Interface contacts:
Residue F107 in protein 1 contacts residue R164 in protein 2 (closest heavy-atom distance 4.1 Å).
Residue F249 in protein 1 interacts with residue E83 in protein 2 (closest heavy-atom distance 3.1 Å).
Residue T134 in protein 1 is in contact with residue Q177 in protein 2 (closest heavy-atom distance 4.1 Å).
Residue T134 in protein 1 contacts residue F136 in protein 2 (closest heavy-atom distance 3.4 Å).
Residue M64 in protein 1 is in contact with residue T167 in protein 2 (closest heavy-atom distance 3.6 Å).
Residue W228 in protein 1 interacts with residue T173 in protein 2 (closest heavy-atom distance 4.2 Å).
Residue R67 in protein 1 interacts with residue E76 in protein 2 (closest heavy-atom distance 3.0 Å).
Residue T134 in protein 1 interacts with residue Q138 in protein 2 (closest heavy-atom distance 4.1 Å).
Residue E170 in protein 1 contacts residue S178 in protein 2 (closest heavy-atom distance 3.1 Å).
Residue E170 in protein 1 contacts residue N175 in protein 2 (closest heavy-atom distance 4.0 Å).
Residue N220 in protein 1 contacts residue P218 in protein 2 (closest heavy-atom distance 3.9 Å).
Residue K133 in protein 1 contacts residue Q138 in protein 2 (closest heavy-atom distance 3.9 Å).
Residue S217 in protein 1 is in contact with residue P218 in protein 2 (closest heavy-atom distance 4.2 Å).
Residue F107 in protein 1 interacts with residue T80 in protein 2 (closest heavy-atom distance 3.0 Å).
Residue F107 in protein 1 interacts with residue H162 in protein 2 (closest heavy-atom distance 3.9 Å).
Residue Q135 in protein 1 contacts residue Q177 in protein 2 (closest heavy-atom distance 4.0 Å).
Residue R67 in protein 1 contacts residue L212 in protein 2 (closest heavy-atom distance 3.9 Å).
Residue F107 in protein 1 interacts with residue L81 in protein 2 (closest heavy-atom distance 3.5 Å).
Residue Y136 in protein 1 is in contact with residue F136 in protein 2 (closest heavy-atom distance 3.2 Å).
Residue L65 in protein 1 is in contact with residue R164 in protein 2 (closest heavy-atom distance 3.0 Å).
Residue R67 in protein 1 is in contact with residue I77 in protein 2 (closest heavy-atom distance 3.9 Å).
Residue L65 in protein 1 interacts with residue L163 in protein 2 (closest heavy-atom distance 4.1 Å).
Residue M64 in protein 1 interacts with residue L163 in protein 2 (closest heavy-atom distance 4.2 Å).
Residue R67 in protein 1 interacts with residue T79 in protein 2 (closest heavy-atom distance 4.0 Å).
Residue T134 in protein 1 interacts with residue P135 in protein 2 (closest heavy-atom distance 3.5 Å).
Residue W228 in protein 1 is in contact with residue T167 in protein 2 (closest heavy-atom distance 4.2 Å).
Residue T134 in protein 1 contacts residue L137 in protein 2 (closest heavy-atom distance 3.9 Å).
Residue H137 in protein 1 interacts with residue Q138 in protein 2 (closest heavy-atom distance 3.0 Å).
Residue P62 in protein 1 interacts with residue T167 in protein 2 (closest heavy-atom distance 4.0 Å).
Residue Y96 in protein 1 is in contact with residue R164 in protein 2 (closest heavy-atom distance 3.6 Å).
Residue D222 in protein 1 is in contact with residue Q138 in protein 2 (closest heavy-atom distance 3.6 Å).
Residue D66 in protein 1 is in contact with residue T79 in protein 2 (closest heavy-atom distance 4.2 Å).
Residue N220 in protein 1 interacts with residue R216 in protein 2 (closest heavy-atom distance 3.2 Å).
Residue M64 in protein 1 is in contact with residue R164 in protein 2 (closest heavy-atom distance 3.7 Å).
Residue P110 in protein 1 interacts with residue S168 in protein 2 (closest heavy-atom distance 4.3 Å).
Residue K133 in protein 1 is in contact with residue Q177 in protein 2 (closest heavy-atom distance 2.7 Å).
Residue L95 in protein 1 contacts residue R164 in protein 2 (closest heavy-atom distance 3.3 Å).
Residue M226 in protein 1 interacts with residue L212 in protein 2 (closest heavy-atom distance 3.8 Å).
Residue I100 in protein 1 is in contact with residue E83 in protein 2 (closest heavy-atom distance 3.1 Å).
Residue F131 in protein 1 is in contact with residue N175 in protein 2 (closest heavy-atom distance 3.3 Å).
Residue G108 in protein 1 is in contact with residue R164 in protein 2 (closest heavy-atom distance 3.9 Å).
Residue A132 in protein 1 is in contact with residue Q138 in protein 2 (closest heavy-atom distance 3.5 Å).
Residue M226 in protein 1 is in contact with residue L140 in protein 2 (closest heavy-atom distance 3.9 Å).
Residue M64 in protein 1 contacts residue L212 in protein 2 (closest heavy-atom distance 3.7 Å).
Residue V219 in protein 1 interacts with residue P218 in protein 2 (closest heavy-atom distance 3.9 Å).
Residue Y63 in protein 1 interacts with residue R164 in protein 2 (closest heavy-atom distance 4.2 Å).
Residue G108 in protein 1 contacts residue H162 in protein 2 (closest heavy-atom distance 3.5 Å).
Residue N220 in protein 1 interacts with residue G217 in protein 2 (closest heavy-atom distance 3.9 Å).
Residue N220 in protein 1 interacts with residue Q138 in protein 2 (closest heavy-atom distance 4.0 Å).
Residue Y63 in protein 1 interacts with residue T167 in protein 2 (closest heavy-atom distance 3.7 Å).
Residue E170 in protein 1 interacts with residue Q177 in protein 2 (closest heavy-atom distance 3.9 Å).
Residue T218 in protein 1 contacts residue F136 in protein 2 (closest heavy-atom distance 4.0 Å).
Residue I247 in protein 1 is in contact with residue I155 in protein 2 (closest heavy-atom distance 3.7 Å).
Residue G108 in protein 1 interacts with residue S165 in protein 2 (closest heavy-atom distance 4.0 Å).
Residue A109 in protein 1 contacts residue R164 in protein 2 (closest heavy-atom distance 4.1 Å).
Residue R61 in protein 1 is in contact with residue S168 in protein 2 (closest heavy-atom distance 2.8 Å).
Residue I223 in protein 1 interacts with residue Q138 in protein 2 (closest heavy-atom distance 3.8 Å).
Residue T218 in protein 1 contacts residue P218 in protein 2 (closest heavy-atom distance 3.2 Å).
Residue M226 in protein 1 is in contact with residue S213 in protein 2 (closest heavy-atom distance 3.3 Å).
Residue A132 in protein 1 interacts with residue S213 in protein 2 (closest heavy-atom distance 4.1 Å).

These two protein chains interact to form a complex.

Sequence of protein 1:
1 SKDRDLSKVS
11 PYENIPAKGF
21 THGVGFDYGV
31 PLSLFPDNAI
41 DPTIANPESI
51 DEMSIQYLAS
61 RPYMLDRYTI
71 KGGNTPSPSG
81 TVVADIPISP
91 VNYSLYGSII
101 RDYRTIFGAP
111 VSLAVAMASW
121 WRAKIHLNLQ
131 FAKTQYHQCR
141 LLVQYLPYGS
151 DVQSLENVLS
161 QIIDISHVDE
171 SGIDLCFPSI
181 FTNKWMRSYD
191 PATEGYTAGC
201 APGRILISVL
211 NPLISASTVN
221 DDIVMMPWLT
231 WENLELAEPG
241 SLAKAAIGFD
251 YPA

Sequence of protein 2:
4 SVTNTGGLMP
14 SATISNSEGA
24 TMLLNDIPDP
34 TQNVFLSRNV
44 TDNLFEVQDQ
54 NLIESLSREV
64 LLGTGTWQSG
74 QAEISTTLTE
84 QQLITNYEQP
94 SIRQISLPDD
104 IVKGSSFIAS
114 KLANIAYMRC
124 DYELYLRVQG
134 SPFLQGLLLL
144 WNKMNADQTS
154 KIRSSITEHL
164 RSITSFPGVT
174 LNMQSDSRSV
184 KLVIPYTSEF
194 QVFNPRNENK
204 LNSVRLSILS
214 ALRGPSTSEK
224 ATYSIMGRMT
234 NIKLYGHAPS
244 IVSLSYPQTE